Residue-level contacts at the interface:
Residue R163 in the first protein is in contact with residue P78 in the second protein (closest heavy-atom distance 3.7 Å).
Residue V164 in the first protein is in contact with residue T77 in the second protein (closest heavy-atom distance 3.9 Å).
Residue G168 in the first protein interacts with residue T72 in the second protein (closest heavy-atom distance 5.0 Å).
Residue L166 in the first protein interacts with residue G75 in the second protein (closest heavy-atom distance 2.7 Å).
Residue R163 in the first protein contacts residue W76 in the second protein (closest heavy-atom distance 2.9 Å).
Residue K134 in the first protein is in contact with residue G73 in the second protein (closest heavy-atom distance 4.4 Å).
Residue V164 in the first protein contacts residue G79 in the second protein (closest heavy-atom distance 4.9 Å).
Residue L166 in the first protein contacts residue C74 in the second protein (closest heavy-atom distance 2.5 Å).
Residue L166 in the first protein interacts with residue W76 in the second protein (closest heavy-atom distance 4.3 Å).
Residue T167 in the first protein contacts residue G73 in the second protein (closest heavy-atom distance 3.1 Å).
Residue T167 in the first protein interacts with residue T72 in the second protein (closest heavy-atom distance 1.9 Å).
Residue R163 in the first protein contacts residue C74 in the second protein (closest heavy-atom distance 4.2 Å).
Residue G165 in the first protein contacts residue R81 in the second protein (closest heavy-atom distance 3.5 Å).
Residue G165 in the first protein interacts with residue G75 in the second protein (closest heavy-atom distance 3.1 Å).
Residue V164 in the first protein contacts residue P78 in the second protein (closest heavy-atom distance 2.7 Å).
Residue R163 in the first protein contacts residue T77 in the second protein (closest heavy-atom distance 3.6 Å).
Residue S162 in the first protein contacts residue W76 in the second protein (closest heavy-atom distance 4.6 Å).
Residue V164 in the first protein is in contact with residue W76 in the second protein (closest heavy-atom distance 2.0 Å).
Residue V164 in the first protein interacts with residue G75 in the second protein (closest heavy-atom distance 3.7 Å).
Residue S162 in the first protein interacts with residue T77 in the second protein (closest heavy-atom distance 4.2 Å).
Residue T167 in the first protein contacts residue D71 in the second protein (closest heavy-atom distance 3.7 Å).
Residue G165 in the first protein is in contact with residue W76 in the second protein (closest heavy-atom distance 3.7 Å).
Residue V164 in the first protein is in contact with residue R81 in the second protein (closest heavy-atom distance 4.0 Å).
Residue L166 in the first protein is in contact with residue G73 in the second protein (closest heavy-atom distance 4.3 Å).
Residue G165 in the first protein contacts residue D71 in the second protein (closest heavy-atom distance 4.1 Å).
Residue L166 in the first protein contacts residue T72 in the second protein (closest heavy-atom distance 3.5 Å).
Residue G165 in the first protein contacts residue T72 in the second protein (closest heavy-atom distance 4.2 Å).
Residue L166 in the first protein contacts residue D71 in the second protein (closest heavy-atom distance 4.4 Å).
Residue R163 in the first protein is in contact with residue G75 in the second protein (closest heavy-atom distance 4.4 Å).
Residue S162 in the first protein interacts with residue P78 in the second protein (closest heavy-atom distance 2.8 Å).
Residue E161 in the first protein interacts with residue P78 in the second protein (closest heavy-atom distance 4.6 Å).

Sequence of the second protein:
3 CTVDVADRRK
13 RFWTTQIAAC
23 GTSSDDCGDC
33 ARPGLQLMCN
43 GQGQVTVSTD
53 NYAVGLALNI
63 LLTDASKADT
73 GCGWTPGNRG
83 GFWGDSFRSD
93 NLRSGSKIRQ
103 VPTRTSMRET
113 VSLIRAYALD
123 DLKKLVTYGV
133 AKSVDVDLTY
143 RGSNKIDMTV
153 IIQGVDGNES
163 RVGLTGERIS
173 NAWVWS

Sequence of the first protein:
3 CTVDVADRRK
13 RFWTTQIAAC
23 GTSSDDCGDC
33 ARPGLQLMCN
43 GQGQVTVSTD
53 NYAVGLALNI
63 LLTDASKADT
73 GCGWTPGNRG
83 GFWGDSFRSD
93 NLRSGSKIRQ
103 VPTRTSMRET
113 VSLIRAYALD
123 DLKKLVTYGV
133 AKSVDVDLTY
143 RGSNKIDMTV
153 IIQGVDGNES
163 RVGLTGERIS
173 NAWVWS

These two protein chains interact to form a complex.